These two protein chains interact to form a complex.

Residue-level contacts at the interface:
Residue T102 in the first protein interacts with residue I6 in the second protein (closest heavy-atom distance 3.8 Å).
Residue V8 in the first protein interacts with residue V9 in the second protein (closest heavy-atom distance 3.7 Å).
Residue S11 in the first protein interacts with residue P4 in the second protein (closest heavy-atom distance 3.4 Å).
Residue Q101 in the first protein is in contact with residue I6 in the second protein (closest heavy-atom distance 3.8 Å).
Residue W14 in the first protein interacts with residue P4 in the second protein (closest heavy-atom distance 4.1 Å).
Residue S11 in the first protein interacts with residue I6 in the second protein (closest heavy-atom distance 3.4 Å).
Residue S104 in the first protein is in contact with residue V3 in the second protein (closest heavy-atom distance 4.8 Å).
Residue V106 in the first protein is in contact with residue C1 in the second protein (closest heavy-atom distance 3.8 Å).
Residue W14 in the first protein is in contact with residue V3 in the second protein (closest heavy-atom distance 4.6 Å).
Residue A105 in the first protein interacts with residue C1 in the second protein (closest heavy-atom distance 3.5 Å).
Residue C107 in the first protein interacts with residue C1 in the second protein (closest heavy-atom distance 2.0 Å).
Residue V122 in the first protein is in contact with residue L10 in the second protein (closest heavy-atom distance 3.5 Å).
Residue C107 in the first protein is in contact with residue G2 in the second protein (closest heavy-atom distance 3.6 Å).
Residue W12 in the first protein contacts residue P8 in the second protein (closest heavy-atom distance 3.6 Å).
Residue V8 in the first protein contacts residue P8 in the second protein (closest heavy-atom distance 4.5 Å).
Residue W14 in the first protein is in contact with residue G2 in the second protein (closest heavy-atom distance 3.9 Å).
Residue Q101 in the first protein is in contact with residue A5 in the second protein (closest heavy-atom distance 3.8 Å).
Residue P13 in the first protein contacts residue P4 in the second protein (closest heavy-atom distance 3.7 Å).
Residue A105 in the first protein is in contact with residue G2 in the second protein (closest heavy-atom distance 2.9 Å).
Residue S11 in the first protein interacts with residue Q7 in the second protein (closest heavy-atom distance 4.0 Å).
Residue G10 in the first protein interacts with residue P4 in the second protein (closest heavy-atom distance 4.8 Å).
Residue E5 in the first protein interacts with residue L10 in the second protein (closest heavy-atom distance 4.0 Å).
Residue V8 in the first protein is in contact with residue Q7 in the second protein (closest heavy-atom distance 4.0 Å).
Residue G10 in the first protein is in contact with residue I6 in the second protein (closest heavy-atom distance 3.6 Å).
Residue V106 in the first protein contacts residue G2 in the second protein (closest heavy-atom distance 4.2 Å).
Residue A105 in the first protein is in contact with residue V3 in the second protein (closest heavy-atom distance 5.0 Å).
Residue S11 in the first protein is in contact with residue P8 in the second protein (closest heavy-atom distance 3.4 Å).
Residue P9 in the first protein contacts residue I6 in the second protein (closest heavy-atom distance 3.6 Å).
Residue V8 in the first protein is in contact with residue I6 in the second protein (closest heavy-atom distance 4.0 Å).
Residue E5 in the first protein contacts residue V9 in the second protein (closest heavy-atom distance 4.6 Å).
Residue W12 in the first protein is in contact with residue L10 in the second protein (closest heavy-atom distance 4.1 Å).

Sequence of the first protein:
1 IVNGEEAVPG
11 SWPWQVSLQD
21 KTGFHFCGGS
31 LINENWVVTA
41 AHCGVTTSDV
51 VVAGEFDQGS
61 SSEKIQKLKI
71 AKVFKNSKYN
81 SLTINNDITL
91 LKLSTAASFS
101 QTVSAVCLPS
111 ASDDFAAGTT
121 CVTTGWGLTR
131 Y

Sequence of the second protein:
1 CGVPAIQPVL